Sequence of chain B:
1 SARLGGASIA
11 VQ

Sequence of chain A:
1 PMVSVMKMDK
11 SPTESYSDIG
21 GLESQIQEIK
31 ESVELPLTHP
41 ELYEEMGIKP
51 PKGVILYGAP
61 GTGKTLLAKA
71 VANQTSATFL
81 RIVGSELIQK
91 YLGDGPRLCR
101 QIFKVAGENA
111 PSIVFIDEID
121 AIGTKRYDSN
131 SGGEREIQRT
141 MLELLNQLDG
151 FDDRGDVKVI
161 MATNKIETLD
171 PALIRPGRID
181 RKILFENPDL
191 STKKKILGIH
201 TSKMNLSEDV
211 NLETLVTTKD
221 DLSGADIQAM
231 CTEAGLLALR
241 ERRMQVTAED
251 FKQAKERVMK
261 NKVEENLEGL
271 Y

This data describes a binding interaction between two proteins.

Interface contacts:
Residue Q89 in chain A contacts residue L4 in chain B (closest heavy-atom distance 4.3 Å).
Residue K90 in chain A interacts with residue R3 in chain B (closest heavy-atom distance 4.0 Å).
Residue S131 in chain A is in contact with residue A7 in chain B (closest heavy-atom distance 3.8 Å).
Residue S131 in chain A is in contact with residue G6 in chain B (closest heavy-atom distance 4.7 Å).
Residue G133 in chain A is in contact with residue G6 in chain B (closest heavy-atom distance 4.7 Å).
Residue E134 in chain A contacts residue A7 in chain B (closest heavy-atom distance 4.9 Å).
Residue L92 in chain A contacts residue S1 in chain B (closest heavy-atom distance 4.5 Å).
Residue Y91 in chain A is in contact with residue S1 in chain B (closest heavy-atom distance 4.4 Å).
Residue G133 in chain A interacts with residue G5 in chain B (closest heavy-atom distance 3.5 Å).
Residue L92 in chain A contacts residue L4 in chain B (closest heavy-atom distance 3.6 Å).
Residue L92 in chain A contacts residue R3 in chain B (closest heavy-atom distance 3.0 Å).
Residue Y91 in chain A is in contact with residue R3 in chain B (closest heavy-atom distance 4.5 Å).
Residue Y91 in chain A is in contact with residue L4 in chain B (closest heavy-atom distance 4.2 Å).
Residue N130 in chain A contacts residue I9 in chain B (closest heavy-atom distance 4.8 Å).
Residue K90 in chain A contacts residue L4 in chain B (closest heavy-atom distance 3.0 Å).